Sequence of protein 1:
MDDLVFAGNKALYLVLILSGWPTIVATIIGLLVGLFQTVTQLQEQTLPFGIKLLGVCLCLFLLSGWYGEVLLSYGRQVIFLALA

Sequence of protein 2:
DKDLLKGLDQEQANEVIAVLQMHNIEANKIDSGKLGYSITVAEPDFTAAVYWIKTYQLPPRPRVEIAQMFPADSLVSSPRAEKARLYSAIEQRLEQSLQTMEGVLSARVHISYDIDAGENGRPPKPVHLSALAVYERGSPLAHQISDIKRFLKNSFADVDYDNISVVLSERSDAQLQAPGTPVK

The following describes two proteins that form a bound complex.

Interface contacts:
Residue P98 in protein 2 is in contact with residue V5 in protein 1 (closest heavy-atom distance 4.9 Å).
Residue E138 in protein 2 interacts with residue M1 in protein 1 (closest heavy-atom distance 3.6 Å).
Residue I134 in protein 2 interacts with residue D2 in protein 1 (closest heavy-atom distance 4.6 Å).
Residue E138 in protein 2 interacts with residue D3 in protein 1 (closest heavy-atom distance 3.8 Å).
Residue P98 in protein 2 interacts with residue D2 in protein 1 (closest heavy-atom distance 3.9 Å).
Residue G137 in protein 2 contacts residue M1 in protein 1 (closest heavy-atom distance 3.9 Å).
Residue E138 in protein 2 interacts with residue D2 in protein 1 (closest heavy-atom distance 3.0 Å).
Residue K102 in protein 2 contacts residue D2 in protein 1 (closest heavy-atom distance 3.5 Å).
Residue G137 in protein 2 contacts residue D2 in protein 1 (closest heavy-atom distance 4.0 Å).
Residue R99 in protein 2 is in contact with residue D2 in protein 1 (closest heavy-atom distance 4.8 Å).